The following describes two proteins that form a bound complex.

Residue-level contacts at the interface:
Residue F51 in the second protein is in contact with residue E214 in the first protein (closest heavy-atom distance 3.3 Å).
Residue N126 in the second protein interacts with residue F88 in the first protein (closest heavy-atom distance 3.5 Å).
Residue G54 in the second protein is in contact with residue C184 in the first protein (closest heavy-atom distance 3.5 Å).
Residue R230 in the second protein is in contact with residue D174 in the first protein (closest heavy-atom distance 3.4 Å).
Residue R209 in the second protein is in contact with residue L244 in the first protein (closest heavy-atom distance 3.6 Å).
Residue Y211 in the second protein interacts with residue N302 in the first protein (closest heavy-atom distance 3.1 Å).
Residue C208 in the second protein contacts residue N223 in the first protein (closest heavy-atom distance 3.1 Å).
Residue Q127 in the second protein is in contact with residue Q304 in the first protein (closest heavy-atom distance 3.8 Å).
Residue Y225 in the second protein interacts with residue A124 in the first protein (closest heavy-atom distance 2.5 Å).
Residue D136 in the second protein interacts with residue Q128 in the first protein (closest heavy-atom distance 2.8 Å).
Residue R212 in the second protein is in contact with residue A126 in the first protein (closest heavy-atom distance 3.4 Å).
Residue K53 in the second protein is in contact with residue Q210 in the first protein (closest heavy-atom distance 3.8 Å).
Residue N52 in the second protein contacts residue L215 in the first protein (closest heavy-atom distance 3.4 Å).
Residue R209 in the second protein contacts residue K168 in the first protein (closest heavy-atom distance 3.5 Å).
Residue D136 in the second protein is in contact with residue R187 in the first protein (closest heavy-atom distance 3.6 Å).
Residue D136 in the second protein is in contact with residue Y188 in the first protein (closest heavy-atom distance 3.0 Å).
Residue W128 in the second protein interacts with residue G33 in the first protein (closest heavy-atom distance 3.4 Å).
Residue K213 in the second protein is in contact with residue Q304 in the first protein (closest heavy-atom distance 3.1 Å).
Residue R226 in the second protein contacts residue L215 in the first protein (closest heavy-atom distance 2.8 Å).
Residue R230 in the second protein interacts with residue L225 in the first protein (closest heavy-atom distance 3.5 Å).
Residue R230 in the second protein contacts residue E182 in the first protein (closest heavy-atom distance 2.6 Å).
Residue R212 in the second protein interacts with residue F130 in the first protein (closest heavy-atom distance 3.2 Å).
Residue K213 in the second protein contacts residue N302 in the first protein (closest heavy-atom distance 3.8 Å).
Residue N126 in the second protein contacts residue N90 in the first protein (closest heavy-atom distance 1.8 Å).
Residue N52 in the second protein is in contact with residue I209 in the first protein (closest heavy-atom distance 2.9 Å).
Residue R212 in the second protein contacts residue T127 in the first protein (closest heavy-atom distance 2.9 Å).
Residue Y211 in the second protein interacts with residue R301 in the first protein (closest heavy-atom distance 2.5 Å).
Residue R209 in the second protein is in contact with residue L236 in the first protein (closest heavy-atom distance 3.7 Å).
Residue P188 in the second protein is in contact with residue G242 in the first protein (closest heavy-atom distance 3.4 Å).
Residue R209 in the second protein interacts with residue E234 in the first protein (closest heavy-atom distance 3.1 Å).
Residue P188 in the second protein is in contact with residue P89 in the first protein (closest heavy-atom distance 3.6 Å).
Residue R212 in the second protein interacts with residue E129 in the first protein (closest heavy-atom distance 3.2 Å).
Residue L228 in the second protein contacts residue E183 in the first protein (closest heavy-atom distance 3.6 Å).
Residue I133 in the second protein is in contact with residue R301 in the first protein (closest heavy-atom distance 3.5 Å).
Residue Y225 in the second protein contacts residue I125 in the first protein (closest heavy-atom distance 3.8 Å).
Residue Q205 in the second protein contacts residue G217 in the first protein (closest heavy-atom distance 3.2 Å).
Residue Q205 in the second protein is in contact with residue N223 in the first protein (closest heavy-atom distance 3.3 Å).
Residue E56 in the second protein contacts residue M191 in the first protein (closest heavy-atom distance 3.4 Å).
Residue Q205 in the second protein contacts residue G218 in the first protein (closest heavy-atom distance 3.5 Å).
Residue E135 in the second protein interacts with residue Q128 in the first protein (closest heavy-atom distance 3.6 Å).
Residue F51 in the second protein contacts residue I209 in the first protein (closest heavy-atom distance 3.8 Å).
Residue R230 in the second protein is in contact with residue I181 in the first protein (closest heavy-atom distance 3.5 Å).
Residue W128 in the second protein interacts with residue F88 in the first protein (closest heavy-atom distance 3.4 Å).
Residue K213 in the second protein is in contact with residue R301 in the first protein (closest heavy-atom distance 3.6 Å).
Residue P188 in the second protein contacts residue N302 in the first protein (closest heavy-atom distance 3.5 Å).
Residue Q127 in the second protein contacts residue P89 in the first protein (closest heavy-atom distance 3.5 Å).
Residue Q127 in the second protein contacts residue N90 in the first protein (closest heavy-atom distance 3.5 Å).
Residue K53 in the second protein contacts residue S196 in the first protein (closest heavy-atom distance 3.7 Å).
Residue W128 in the second protein is in contact with residue E32 in the first protein (closest heavy-atom distance 3.7 Å).
Residue E216 in the second protein interacts with residue R301 in the first protein (closest heavy-atom distance 3.4 Å).
Residue R209 in the second protein contacts residue H166 in the first protein (closest heavy-atom distance 3.4 Å).
Residue R189 in the second protein interacts with residue L244 in the first protein (closest heavy-atom distance 3.1 Å).
Residue R209 in the second protein interacts with residue L225 in the first protein (closest heavy-atom distance 3.5 Å).
Residue K53 in the second protein is in contact with residue E183 in the first protein (closest heavy-atom distance 2.9 Å).
Residue R230 in the second protein contacts residue I125 in the first protein (closest heavy-atom distance 3.8 Å).
Residue G227 in the second protein interacts with residue I125 in the first protein (closest heavy-atom distance 3.3 Å).
Residue N52 in the second protein is in contact with residue E214 in the first protein (closest heavy-atom distance 3.2 Å).
Residue K206 in the second protein interacts with residue N223 in the first protein (closest heavy-atom distance 3.7 Å).
Residue T229 in the second protein interacts with residue S226 in the first protein (closest heavy-atom distance 2.5 Å).
Residue T229 in the second protein contacts residue L225 in the first protein (closest heavy-atom distance 3.5 Å).

Sequence of the second protein:
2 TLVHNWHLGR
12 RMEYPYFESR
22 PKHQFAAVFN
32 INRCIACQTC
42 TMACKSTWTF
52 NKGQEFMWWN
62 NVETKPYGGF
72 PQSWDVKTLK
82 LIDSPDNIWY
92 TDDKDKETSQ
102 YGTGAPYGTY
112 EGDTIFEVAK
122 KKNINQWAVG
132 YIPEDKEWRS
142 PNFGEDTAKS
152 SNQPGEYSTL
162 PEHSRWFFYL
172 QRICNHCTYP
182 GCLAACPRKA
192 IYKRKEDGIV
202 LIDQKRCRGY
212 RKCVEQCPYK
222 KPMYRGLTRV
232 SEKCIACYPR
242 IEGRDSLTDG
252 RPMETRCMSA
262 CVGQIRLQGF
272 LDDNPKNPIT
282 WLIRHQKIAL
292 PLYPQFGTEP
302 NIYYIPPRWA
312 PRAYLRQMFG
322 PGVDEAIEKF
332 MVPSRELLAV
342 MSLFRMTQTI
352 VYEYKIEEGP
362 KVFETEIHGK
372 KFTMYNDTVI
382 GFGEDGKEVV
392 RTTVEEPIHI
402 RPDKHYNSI

Sequence of the first protein:
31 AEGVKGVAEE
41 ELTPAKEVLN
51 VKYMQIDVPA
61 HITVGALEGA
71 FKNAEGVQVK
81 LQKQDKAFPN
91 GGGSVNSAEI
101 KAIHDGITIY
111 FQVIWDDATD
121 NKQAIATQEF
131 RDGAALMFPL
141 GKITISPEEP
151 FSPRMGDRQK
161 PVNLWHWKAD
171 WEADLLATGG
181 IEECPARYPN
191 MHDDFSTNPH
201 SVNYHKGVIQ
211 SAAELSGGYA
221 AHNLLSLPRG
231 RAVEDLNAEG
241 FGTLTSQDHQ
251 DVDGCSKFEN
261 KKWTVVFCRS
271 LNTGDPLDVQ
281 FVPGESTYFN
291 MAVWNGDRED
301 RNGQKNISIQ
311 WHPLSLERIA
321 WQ